Sequence of chain A:
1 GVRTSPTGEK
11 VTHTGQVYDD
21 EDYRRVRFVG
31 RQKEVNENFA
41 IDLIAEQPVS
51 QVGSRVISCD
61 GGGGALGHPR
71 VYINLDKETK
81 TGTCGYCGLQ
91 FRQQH

These two protein chains interact to form a complex.

Contacts between the two chains:
Residue I69 in chain B interacts with residue R27 in chain A (closest heavy-atom distance 5.0 Å).
Residue I69 in chain B is in contact with residue V26 in chain A (closest heavy-atom distance 4.9 Å).
Residue L1 in chain B contacts residue D22 in chain A (closest heavy-atom distance 4.3 Å).
Residue H2 in chain B contacts residue E21 in chain A (closest heavy-atom distance 4.0 Å).
Residue H87 in chain B is in contact with residue D22 in chain A (closest heavy-atom distance 3.9 Å).
Residue F70 in chain B is in contact with residue R31 in chain A (closest heavy-atom distance 4.5 Å).
Residue H87 in chain B is in contact with residue D20 in chain A (closest heavy-atom distance 3.2 Å).
Residue A84 in chain B interacts with residue V26 in chain A (closest heavy-atom distance 4.7 Å).
Residue R83 in chain B is in contact with residue V29 in chain A (closest heavy-atom distance 3.8 Å).
Residue H87 in chain B contacts residue V26 in chain A (closest heavy-atom distance 4.3 Å).
Residue L1 in chain B is in contact with residue R24 in chain A (closest heavy-atom distance 4.9 Å).
Residue I46 in chain B is in contact with residue V26 in chain A (closest heavy-atom distance 3.7 Å).
Residue Q44 in chain B is in contact with residue R24 in chain A (closest heavy-atom distance 4.9 Å).
Residue Q44 in chain B is in contact with residue Y23 in chain A (closest heavy-atom distance 3.1 Å).
Residue H87 in chain B interacts with residue E21 in chain A (closest heavy-atom distance 4.4 Å).
Residue L1 in chain B contacts residue E21 in chain A (closest heavy-atom distance 3.2 Å).
Residue V20 in chain B interacts with residue Y23 in chain A (closest heavy-atom distance 3.8 Å).
Residue H87 in chain B interacts with residue R25 in chain A (closest heavy-atom distance 2.8 Å).
Residue A4 in chain B contacts residue Y23 in chain A (closest heavy-atom distance 4.0 Å).
Residue L1 in chain B is in contact with residue Y23 in chain A (closest heavy-atom distance 4.9 Å).
Residue M71 in chain B is in contact with residue V26 in chain A (closest heavy-atom distance 4.4 Å).
Residue I69 in chain B is in contact with residue R31 in chain A (closest heavy-atom distance 3.1 Å).
Residue M71 in chain B interacts with residue V29 in chain A (closest heavy-atom distance 4.1 Å).
Residue H87 in chain B contacts residue Y23 in chain A (closest heavy-atom distance 4.0 Å).
Residue Q44 in chain B contacts residue V26 in chain A (closest heavy-atom distance 3.7 Å).
Residue V16 in chain B contacts residue Y23 in chain A (closest heavy-atom distance 4.0 Å).

Sequence of chain B:
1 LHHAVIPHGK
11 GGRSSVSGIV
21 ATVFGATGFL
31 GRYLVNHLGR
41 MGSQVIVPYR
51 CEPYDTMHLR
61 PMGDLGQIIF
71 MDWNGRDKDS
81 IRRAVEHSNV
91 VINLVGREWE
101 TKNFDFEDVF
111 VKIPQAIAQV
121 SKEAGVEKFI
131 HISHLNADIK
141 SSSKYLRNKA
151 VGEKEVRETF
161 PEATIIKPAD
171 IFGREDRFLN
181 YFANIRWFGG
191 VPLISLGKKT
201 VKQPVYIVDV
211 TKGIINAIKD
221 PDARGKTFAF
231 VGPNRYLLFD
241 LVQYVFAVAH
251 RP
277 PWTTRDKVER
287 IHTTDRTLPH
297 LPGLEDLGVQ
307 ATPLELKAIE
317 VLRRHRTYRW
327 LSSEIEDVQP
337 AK